Sequence of chain B:
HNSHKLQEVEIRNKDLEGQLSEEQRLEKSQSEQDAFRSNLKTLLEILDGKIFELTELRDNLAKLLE

Residue-level contacts at the interface:
Residue E57 in chain B is in contact with residue K54 in chain A (closest heavy-atom distance 2.8 Å).
Residue L68 in chain B interacts with residue L44 in chain A (closest heavy-atom distance 3.9 Å).
Residue L61 in chain B is in contact with residue K54 in chain A (closest heavy-atom distance 4.9 Å).
Residue K54 in chain B interacts with residue K54 in chain A (closest heavy-atom distance 4.5 Å).
Residue E57 in chain B is in contact with residue E57 in chain A (closest heavy-atom distance 3.8 Å).
Residue K54 in chain B contacts residue L61 in chain A (closest heavy-atom distance 5.0 Å).
Residue L58 in chain B contacts residue L58 in chain A (closest heavy-atom distance 4.1 Å).
Residue L44 in chain B interacts with residue L65 in chain A (closest heavy-atom distance 3.6 Å).
Residue L47 in chain B contacts residue N64 in chain A (closest heavy-atom distance 4.2 Å).
Residue L65 in chain B is in contact with residue L44 in chain A (closest heavy-atom distance 3.8 Å).
Residue L65 in chain B interacts with residue L47 in chain A (closest heavy-atom distance 3.6 Å).
Residue L61 in chain B is in contact with residue I50 in chain A (closest heavy-atom distance 3.6 Å).
Residue F40 in chain B contacts residue L68 in chain A (closest heavy-atom distance 3.5 Å).
Residue F40 in chain B interacts with residue L69 in chain A (closest heavy-atom distance 4.0 Å).
Residue L68 in chain B interacts with residue N43 in chain A (closest heavy-atom distance 3.5 Å).
Residue L51 in chain B interacts with residue L61 in chain A (closest heavy-atom distance 3.5 Å).
Residue L44 in chain B contacts residue L68 in chain A (closest heavy-atom distance 3.7 Å).
Residue L58 in chain B interacts with residue L51 in chain A (closest heavy-atom distance 4.1 Å).
Residue L68 in chain B contacts residue L47 in chain A (closest heavy-atom distance 4.3 Å).
Residue K54 in chain B is in contact with residue E57 in chain A (closest heavy-atom distance 2.9 Å).
Residue L58 in chain B is in contact with residue K54 in chain A (closest heavy-atom distance 4.0 Å).
Residue L61 in chain B contacts residue L51 in chain A (closest heavy-atom distance 3.5 Å).
Residue K54 in chain B interacts with residue L58 in chain A (closest heavy-atom distance 4.0 Å).
Residue L47 in chain B contacts residue L61 in chain A (closest heavy-atom distance 3.7 Å).
Residue I50 in chain B interacts with residue L61 in chain A (closest heavy-atom distance 4.0 Å).
Residue L68 in chain B is in contact with residue F40 in chain A (closest heavy-atom distance 3.5 Å).
Residue L61 in chain B contacts residue L47 in chain A (closest heavy-atom distance 3.5 Å).
Residue L47 in chain B interacts with residue L65 in chain A (closest heavy-atom distance 3.7 Å).
Residue N43 in chain B is in contact with residue L68 in chain A (closest heavy-atom distance 3.6 Å).
Residue L47 in chain B contacts residue L68 in chain A (closest heavy-atom distance 4.1 Å).
Residue N64 in chain B contacts residue L47 in chain A (closest heavy-atom distance 4.1 Å).
Residue L69 in chain B is in contact with residue F40 in chain A (closest heavy-atom distance 3.7 Å).
Residue L51 in chain B interacts with residue L58 in chain A (closest heavy-atom distance 4.0 Å).

Sequence of chain A:
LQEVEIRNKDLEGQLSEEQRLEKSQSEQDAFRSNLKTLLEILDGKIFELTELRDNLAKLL

This data describes a binding interaction between two proteins.